The following describes two proteins that form a bound complex.

Interface contacts:
Residue L31 in the first protein interacts with residue P34 in the second protein (closest heavy-atom distance 4.0 Å).
Residue L38 in the first protein is in contact with residue C35 in the second protein (closest heavy-atom distance 4.1 Å).
Residue L42 in the first protein is in contact with residue I45 in the second protein (closest heavy-atom distance 4.8 Å).
Residue N445 in the first protein interacts with residue M15 in the second protein (closest heavy-atom distance 3.4 Å).
Residue L470 in the first protein contacts residue E59 in the second protein (closest heavy-atom distance 4.5 Å).
Residue W48 in the first protein is in contact with residue K53 in the second protein (closest heavy-atom distance 4.3 Å).
Residue S442 in the first protein contacts residue N16 in the second protein (closest heavy-atom distance 3.6 Å).
Residue L42 in the first protein contacts residue T42 in the second protein (closest heavy-atom distance 3.8 Å).
Residue F41 in the first protein is in contact with residue T42 in the second protein (closest heavy-atom distance 3.5 Å).
Residue I49 in the first protein is in contact with residue I45 in the second protein (closest heavy-atom distance 4.1 Å).
Residue C472 in the first protein interacts with residue K53 in the second protein (closest heavy-atom distance 4.6 Å).
Residue W48 in the first protein interacts with residue L50 in the second protein (closest heavy-atom distance 4.1 Å).
Residue T475 in the first protein contacts residue I58 in the second protein (closest heavy-atom distance 3.8 Å).
Residue L45 in the first protein is in contact with residue I45 in the second protein (closest heavy-atom distance 4.8 Å).
Residue V449 in the first protein interacts with residue M15 in the second protein (closest heavy-atom distance 3.7 Å).
Residue L34 in the first protein is in contact with residue W31 in the second protein (closest heavy-atom distance 3.6 Å).
Residue D471 in the first protein interacts with residue E59 in the second protein (closest heavy-atom distance 4.4 Å).
Residue S53 in the first protein is in contact with residue I58 in the second protein (closest heavy-atom distance 4.8 Å).
Residue W101 in the first protein is in contact with residue E29 in the second protein (closest heavy-atom distance 4.0 Å).
Residue W101 in the first protein interacts with residue W31 in the second protein (closest heavy-atom distance 3.2 Å).
Residue H474 in the first protein is in contact with residue I58 in the second protein (closest heavy-atom distance 4.5 Å).
Residue W101 in the first protein contacts residue D30 in the second protein (closest heavy-atom distance 3.1 Å).
Residue H474 in the first protein interacts with residue E59 in the second protein (closest heavy-atom distance 3.0 Å).
Residue W48 in the first protein is in contact with residue L46 in the second protein (closest heavy-atom distance 4.3 Å).
Residue F450 in the first protein is in contact with residue W31 in the second protein (closest heavy-atom distance 4.6 Å).
Residue I49 in the first protein is in contact with residue G49 in the second protein (closest heavy-atom distance 3.6 Å).
Residue D471 in the first protein interacts with residue L56 in the second protein (closest heavy-atom distance 4.8 Å).
Residue L98 in the first protein contacts residue W31 in the second protein (closest heavy-atom distance 4.2 Å).
Residue L42 in the first protein is in contact with residue L41 in the second protein (closest heavy-atom distance 3.9 Å).
Residue F450 in the first protein is in contact with residue C35 in the second protein (closest heavy-atom distance 3.4 Å).
Residue D52 in the first protein interacts with residue L56 in the second protein (closest heavy-atom distance 3.2 Å).
Residue S54 in the first protein interacts with residue S57 in the second protein (closest heavy-atom distance 4.2 Å).
Residue G446 in the first protein is in contact with residue M15 in the second protein (closest heavy-atom distance 3.5 Å).
Residue D443 in the first protein interacts with residue N16 in the second protein (closest heavy-atom distance 3.1 Å).
Residue S53 in the first protein interacts with residue L56 in the second protein (closest heavy-atom distance 3.1 Å).
Residue F450 in the first protein is in contact with residue Y36 in the second protein (closest heavy-atom distance 3.9 Å).
Residue S54 in the first protein is in contact with residue L56 in the second protein (closest heavy-atom distance 3.8 Å).
Residue L444 in the first protein interacts with residue N16 in the second protein (closest heavy-atom distance 3.3 Å).
Residue L38 in the first protein contacts residue P34 in the second protein (closest heavy-atom distance 3.5 Å).
Residue S54 in the first protein contacts residue I58 in the second protein (closest heavy-atom distance 4.7 Å).
Residue L444 in the first protein contacts residue M15 in the second protein (closest heavy-atom distance 3.8 Å).
Residue L45 in the first protein interacts with residue L46 in the second protein (closest heavy-atom distance 3.6 Å).
Residue W461 in the first protein contacts residue L50 in the second protein (closest heavy-atom distance 3.5 Å).
Residue R30 in the first protein interacts with residue D30 in the second protein (closest heavy-atom distance 3.9 Å).
Residue I49 in the first protein contacts residue L50 in the second protein (closest heavy-atom distance 3.6 Å).
Residue F41 in the first protein interacts with residue T38 in the second protein (closest heavy-atom distance 4.4 Å).
Residue N368 in the first protein contacts residue F14 in the second protein (closest heavy-atom distance 4.5 Å).
Residue W461 in the first protein is in contact with residue L46 in the second protein (closest heavy-atom distance 3.6 Å).
Residue I49 in the first protein interacts with residue K53 in the second protein (closest heavy-atom distance 4.5 Å).
Residue G446 in the first protein interacts with residue W31 in the second protein (closest heavy-atom distance 4.2 Å).
Residue V46 in the first protein is in contact with residue I45 in the second protein (closest heavy-atom distance 3.6 Å).
Residue N445 in the first protein is in contact with residue N16 in the second protein (closest heavy-atom distance 4.5 Å).
Residue L42 in the first protein interacts with residue T38 in the second protein (closest heavy-atom distance 3.5 Å).
Residue F450 in the first protein is in contact with residue S39 in the second protein (closest heavy-atom distance 4.0 Å).
Residue S53 in the first protein interacts with residue S57 in the second protein (closest heavy-atom distance 4.3 Å).
Residue R447 in the first protein is in contact with residue W31 in the second protein (closest heavy-atom distance 3.4 Å).
Residue L31 in the first protein contacts residue D30 in the second protein (closest heavy-atom distance 3.8 Å).
Residue D471 in the first protein contacts residue S57 in the second protein (closest heavy-atom distance 2.9 Å).
Residue G446 in the first protein interacts with residue R17 in the second protein (closest heavy-atom distance 4.5 Å).
Residue L38 in the first protein is in contact with residue T38 in the second protein (closest heavy-atom distance 3.2 Å).

Sequence of the second protein:
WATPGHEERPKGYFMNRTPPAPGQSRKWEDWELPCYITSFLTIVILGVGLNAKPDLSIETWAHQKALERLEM

Sequence of the first protein:
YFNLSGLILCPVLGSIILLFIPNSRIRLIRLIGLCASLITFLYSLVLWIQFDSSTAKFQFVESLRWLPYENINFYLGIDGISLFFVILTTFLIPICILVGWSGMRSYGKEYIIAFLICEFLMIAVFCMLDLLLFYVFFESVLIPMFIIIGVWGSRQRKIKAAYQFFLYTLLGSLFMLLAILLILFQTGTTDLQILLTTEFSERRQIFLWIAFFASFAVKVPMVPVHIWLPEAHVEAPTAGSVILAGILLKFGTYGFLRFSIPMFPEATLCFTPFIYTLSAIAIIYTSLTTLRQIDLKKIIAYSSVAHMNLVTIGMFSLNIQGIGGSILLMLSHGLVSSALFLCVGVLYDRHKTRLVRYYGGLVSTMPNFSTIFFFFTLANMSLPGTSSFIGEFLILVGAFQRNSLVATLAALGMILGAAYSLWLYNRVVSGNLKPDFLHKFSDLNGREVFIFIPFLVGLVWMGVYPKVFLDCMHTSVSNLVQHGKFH